Sequence of the first protein:
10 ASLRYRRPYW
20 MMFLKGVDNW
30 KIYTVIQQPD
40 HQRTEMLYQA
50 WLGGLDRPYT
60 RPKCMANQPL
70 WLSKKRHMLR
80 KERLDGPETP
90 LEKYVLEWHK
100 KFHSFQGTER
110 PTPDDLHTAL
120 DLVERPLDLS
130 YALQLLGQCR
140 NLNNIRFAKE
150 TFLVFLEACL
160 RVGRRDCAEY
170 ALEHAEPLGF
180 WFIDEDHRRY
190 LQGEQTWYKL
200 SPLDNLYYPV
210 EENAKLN

Contacts between the two chains:
Residue I68 in the second protein contacts residue Q137 in the first protein (closest heavy-atom distance 3.7 Å).
Residue R139 in the second protein contacts residue S103 in the first protein (closest heavy-atom distance 2.4 Å).
Residue P79 in the second protein contacts residue L132 in the first protein (closest heavy-atom distance 3.7 Å).
Residue N142 in the second protein interacts with residue N143 in the first protein (closest heavy-atom distance 2.4 Å).
Residue I71 in the second protein interacts with residue Y130 in the first protein (closest heavy-atom distance 2.2 Å).
Residue G141 in the second protein is in contact with residue L141 in the first protein (closest heavy-atom distance 3.1 Å).
Residue V87 in the second protein is in contact with residue P176 in the first protein (closest heavy-atom distance 3.7 Å).
Residue L77 in the second protein interacts with residue S129 in the first protein (closest heavy-atom distance 3.3 Å).
Residue R73 in the second protein contacts residue E87 in the first protein (closest heavy-atom distance 3.7 Å).
Residue P79 in the second protein interacts with residue R163 in the first protein (closest heavy-atom distance 3.4 Å).
Residue T89 in the second protein is in contact with residue N140 in the first protein (closest heavy-atom distance 3.2 Å).
Residue I71 in the second protein contacts residue L83 in the first protein (closest heavy-atom distance 3.4 Å).
Residue R139 in the second protein contacts residue H102 in the first protein (closest heavy-atom distance 3.3 Å).
Residue E69 in the second protein interacts with residue R82 in the first protein (closest heavy-atom distance 3.7 Å).
Residue L83 in the second protein contacts residue L132 in the first protein (closest heavy-atom distance 3.7 Å).
Residue D72 in the second protein interacts with residue Y130 in the first protein (closest heavy-atom distance 3.5 Å).
Residue R90 in the second protein contacts residue N140 in the first protein (closest heavy-atom distance 3.2 Å).
Residue R90 in the second protein contacts residue R139 in the first protein (closest heavy-atom distance 3.0 Å).
Residue V86 in the second protein contacts residue G136 in the first protein (closest heavy-atom distance 3.6 Å).
Residue V86 in the second protein interacts with residue L177 in the first protein (closest heavy-atom distance 3.6 Å).
Residue L83 in the second protein is in contact with residue C166 in the first protein (closest heavy-atom distance 3.3 Å).
Residue I68 in the second protein is in contact with residue H102 in the first protein (closest heavy-atom distance 3.4 Å).
Residue R73 in the second protein is in contact with residue G85 in the first protein (closest heavy-atom distance 3.0 Å).
Residue A107 in the second protein contacts residue R145 in the first protein (closest heavy-atom distance 3.6 Å).
Residue Q106 in the second protein contacts residue R145 in the first protein (closest heavy-atom distance 3.0 Å).
Residue R139 in the second protein contacts residue R109 in the first protein (closest heavy-atom distance 3.1 Å).
Residue Q76 in the second protein contacts residue Y130 in the first protein (closest heavy-atom distance 3.2 Å).
Residue R90 in the second protein interacts with residue P176 in the first protein (closest heavy-atom distance 3.4 Å).
Residue R73 in the second protein interacts with residue Y130 in the first protein (closest heavy-atom distance 3.6 Å).
Residue L66 in the second protein interacts with residue Q133 in the first protein (closest heavy-atom distance 3.5 Å).
Residue P79 in the second protein interacts with residue L128 in the first protein (closest heavy-atom distance 3.6 Å).
Residue R73 in the second protein is in contact with residue E91 in the first protein (closest heavy-atom distance 2.9 Å).
Residue D72 in the second protein contacts residue R82 in the first protein (closest heavy-atom distance 2.9 Å).
Residue V82 in the second protein interacts with residue L132 in the first protein (closest heavy-atom distance 3.7 Å).
Residue Q102 in the second protein contacts residue N143 in the first protein (closest heavy-atom distance 3.7 Å).
Residue F101 in the second protein contacts residue N143 in the first protein (closest heavy-atom distance 3.6 Å).
Residue R139 in the second protein interacts with residue E108 in the first protein (closest heavy-atom distance 3.3 Å).
Residue L83 in the second protein is in contact with residue Y169 in the first protein (closest heavy-atom distance 3.7 Å).
Residue I68 in the second protein is in contact with residue H98 in the first protein (closest heavy-atom distance 2.9 Å).
Residue R73 in the second protein is in contact with residue L83 in the first protein (closest heavy-atom distance 3.7 Å).
Residue S105 in the second protein contacts residue N143 in the first protein (closest heavy-atom distance 3.8 Å).
Residue P79 in the second protein contacts residue C166 in the first protein (closest heavy-atom distance 3.6 Å).
Residue R37 in the second protein interacts with residue Y18 in the first protein (closest heavy-atom distance 3.3 Å).
Residue L80 in the second protein contacts residue C166 in the first protein (closest heavy-atom distance 3.8 Å).
Residue G141 in the second protein is in contact with residue N142 in the first protein (closest heavy-atom distance 3.7 Å).
Residue R73 in the second protein contacts residue L126 in the first protein (closest heavy-atom distance 3.8 Å).
Residue Q76 in the second protein contacts residue L126 in the first protein (closest heavy-atom distance 3.3 Å).
Residue V87 in the second protein is in contact with residue L177 in the first protein (closest heavy-atom distance 3.7 Å).
Residue S105 in the second protein is in contact with residue R145 in the first protein (closest heavy-atom distance 3.2 Å).
Residue W40 in the second protein is in contact with residue F22 in the first protein (closest heavy-atom distance 3.5 Å).
Residue M38 in the second protein interacts with residue R13 in the first protein (closest heavy-atom distance 3.1 Å).
Residue R84 in the second protein interacts with residue Y169 in the first protein (closest heavy-atom distance 3.1 Å).
Residue D140 in the second protein interacts with residue L141 in the first protein (closest heavy-atom distance 2.9 Å).
Residue R139 in the second protein contacts residue N142 in the first protein (closest heavy-atom distance 3.2 Å).
Residue Q76 in the second protein is in contact with residue S129 in the first protein (closest heavy-atom distance 3.1 Å).
Residue R139 in the second protein contacts residue F101 in the first protein (closest heavy-atom distance 3.0 Å).
Residue V86 in the second protein is in contact with residue N140 in the first protein (closest heavy-atom distance 3.0 Å).
Residue R139 in the second protein is in contact with residue G106 in the first protein (closest heavy-atom distance 3.2 Å).
Residue D138 in the second protein contacts residue R109 in the first protein (closest heavy-atom distance 2.8 Å).
Residue T108 in the second protein interacts with residue R145 in the first protein (closest heavy-atom distance 3.5 Å).

The following describes two proteins that form a bound complex.

Sequence of the second protein:
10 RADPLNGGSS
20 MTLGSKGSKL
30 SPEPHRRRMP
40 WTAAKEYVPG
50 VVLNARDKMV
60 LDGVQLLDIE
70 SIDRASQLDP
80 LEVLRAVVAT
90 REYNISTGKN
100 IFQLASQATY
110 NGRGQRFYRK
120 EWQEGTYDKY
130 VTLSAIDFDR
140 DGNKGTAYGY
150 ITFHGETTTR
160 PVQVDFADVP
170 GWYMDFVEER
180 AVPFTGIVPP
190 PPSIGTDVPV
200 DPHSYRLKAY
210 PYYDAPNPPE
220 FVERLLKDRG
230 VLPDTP